Sequence of the second protein:
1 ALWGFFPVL

Sequence of the first protein:
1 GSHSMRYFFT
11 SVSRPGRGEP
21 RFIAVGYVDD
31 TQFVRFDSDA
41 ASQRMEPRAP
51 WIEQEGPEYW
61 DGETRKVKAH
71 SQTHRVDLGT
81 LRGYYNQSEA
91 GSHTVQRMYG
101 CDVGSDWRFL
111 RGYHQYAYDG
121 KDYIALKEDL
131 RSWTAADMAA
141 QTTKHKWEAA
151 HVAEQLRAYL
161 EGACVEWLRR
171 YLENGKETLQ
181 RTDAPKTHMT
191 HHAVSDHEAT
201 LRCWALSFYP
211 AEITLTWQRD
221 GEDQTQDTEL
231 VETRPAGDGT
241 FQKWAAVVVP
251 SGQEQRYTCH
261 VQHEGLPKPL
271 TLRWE

These two protein chains interact to form a complex.

Interface contacts:
Residue K146 in the first protein is in contact with residue L9 in the second protein (closest heavy-atom distance 3.0 Å).
Residue H70 in the first protein is in contact with residue F6 in the second protein (closest heavy-atom distance 3.5 Å).
Residue Y59 in the first protein is in contact with residue A1 in the second protein (closest heavy-atom distance 4.3 Å).
Residue V152 in the first protein interacts with residue W3 in the second protein (closest heavy-atom distance 3.9 Å).
Residue W147 in the first protein contacts residue P7 in the second protein (closest heavy-atom distance 3.6 Å).
Residue K66 in the first protein is in contact with residue A1 in the second protein (closest heavy-atom distance 3.9 Å).
Residue K146 in the first protein is in contact with residue V8 in the second protein (closest heavy-atom distance 4.1 Å).
Residue K66 in the first protein contacts residue G4 in the second protein (closest heavy-atom distance 4.0 Å).
Residue Y171 in the first protein interacts with residue A1 in the second protein (closest heavy-atom distance 2.7 Å).
Residue H114 in the first protein interacts with residue P7 in the second protein (closest heavy-atom distance 4.7 Å).
Residue Y99 in the first protein interacts with residue W3 in the second protein (closest heavy-atom distance 3.1 Å).
Residue L81 in the first protein contacts residue L9 in the second protein (closest heavy-atom distance 3.6 Å).
Residue T143 in the first protein interacts with residue V8 in the second protein (closest heavy-atom distance 4.1 Å).
Residue T142 in the first protein interacts with residue L9 in the second protein (closest heavy-atom distance 4.8 Å).
Residue Y159 in the first protein contacts residue A1 in the second protein (closest heavy-atom distance 2.8 Å).
Residue T73 in the first protein contacts residue V8 in the second protein (closest heavy-atom distance 3.8 Å).
Residue L156 in the first protein is in contact with residue W3 in the second protein (closest heavy-atom distance 3.5 Å).
Residue R97 in the first protein contacts residue W3 in the second protein (closest heavy-atom distance 3.9 Å).
Residue R97 in the first protein interacts with residue F5 in the second protein (closest heavy-atom distance 4.8 Å).
Residue K66 in the first protein contacts residue L2 in the second protein (closest heavy-atom distance 2.7 Å).
Residue V152 in the first protein interacts with residue P7 in the second protein (closest heavy-atom distance 4.2 Å).
Residue Y159 in the first protein is in contact with residue W3 in the second protein (closest heavy-atom distance 3.6 Å).
Residue D77 in the first protein interacts with residue V8 in the second protein (closest heavy-atom distance 3.8 Å).
Residue Y99 in the first protein interacts with residue L2 in the second protein (closest heavy-atom distance 3.4 Å).
Residue M45 in the first protein interacts with residue L2 in the second protein (closest heavy-atom distance 3.6 Å).
Residue T73 in the first protein contacts residue P7 in the second protein (closest heavy-atom distance 3.2 Å).
Residue W167 in the first protein interacts with residue A1 in the second protein (closest heavy-atom distance 3.6 Å).
Residue Y123 in the first protein contacts residue L9 in the second protein (closest heavy-atom distance 4.0 Å).
Residue H70 in the first protein is in contact with residue W3 in the second protein (closest heavy-atom distance 3.3 Å).
Residue Y116 in the first protein is in contact with residue P7 in the second protein (closest heavy-atom distance 4.2 Å).
Residue A69 in the first protein is in contact with residue F6 in the second protein (closest heavy-atom distance 3.7 Å).
Residue V152 in the first protein interacts with residue F5 in the second protein (closest heavy-atom distance 4.1 Å).
Residue Q155 in the first protein interacts with residue F5 in the second protein (closest heavy-atom distance 3.8 Å).
Residue F33 in the first protein is in contact with residue A1 in the second protein (closest heavy-atom distance 5.0 Å).
Residue Q155 in the first protein is in contact with residue W3 in the second protein (closest heavy-atom distance 3.9 Å).
Residue W147 in the first protein contacts residue L9 in the second protein (closest heavy-atom distance 3.7 Å).
Residue D77 in the first protein contacts residue L9 in the second protein (closest heavy-atom distance 3.2 Å).
Residue Y7 in the first protein is in contact with residue L2 in the second protein (closest heavy-atom distance 3.6 Å).
Residue T73 in the first protein is in contact with residue F6 in the second protein (closest heavy-atom distance 3.7 Å).
Residue W147 in the first protein is in contact with residue V8 in the second protein (closest heavy-atom distance 2.6 Å).
Residue I124 in the first protein is in contact with residue L9 in the second protein (closest heavy-atom distance 4.5 Å).
Residue Y159 in the first protein interacts with residue L2 in the second protein (closest heavy-atom distance 4.0 Å).
Residue D77 in the first protein interacts with residue P7 in the second protein (closest heavy-atom distance 4.6 Å).
Residue K66 in the first protein contacts residue F6 in the second protein (closest heavy-atom distance 3.5 Å).
Residue V67 in the first protein is in contact with residue L2 in the second protein (closest heavy-atom distance 3.6 Å).
Residue Y7 in the first protein interacts with residue A1 in the second protein (closest heavy-atom distance 3.0 Å).
Residue T80 in the first protein interacts with residue L9 in the second protein (closest heavy-atom distance 3.4 Å).
Residue K66 in the first protein interacts with residue W3 in the second protein (closest heavy-atom distance 3.7 Å).
Residue H114 in the first protein interacts with residue W3 in the second protein (closest heavy-atom distance 4.1 Å).
Residue M5 in the first protein is in contact with residue A1 in the second protein (closest heavy-atom distance 4.1 Å).
Residue T143 in the first protein is in contact with residue L9 in the second protein (closest heavy-atom distance 2.5 Å).
Residue H70 in the first protein interacts with residue L2 in the second protein (closest heavy-atom distance 4.2 Å).
Residue R97 in the first protein is in contact with residue P7 in the second protein (closest heavy-atom distance 3.8 Å).
Residue E63 in the first protein interacts with residue L2 in the second protein (closest heavy-atom distance 2.8 Å).
Residue E63 in the first protein interacts with residue A1 in the second protein (closest heavy-atom distance 3.5 Å).
Residue F9 in the first protein contacts residue L2 in the second protein (closest heavy-atom distance 3.8 Å).
Residue Y116 in the first protein contacts residue L9 in the second protein (closest heavy-atom distance 3.7 Å).
Residue Y84 in the first protein is in contact with residue L9 in the second protein (closest heavy-atom distance 2.9 Å).
Residue V95 in the first protein contacts residue L9 in the second protein (closest heavy-atom distance 4.3 Å).